This data describes a binding interaction between two proteins.

Interface contacts:
Residue Y58 in protein 1 is in contact with residue F247 in protein 2 (closest heavy-atom distance 3.8 Å).
Residue N105 in protein 1 is in contact with residue L104 in protein 2 (closest heavy-atom distance 3.7 Å).
Residue R56 in protein 1 contacts residue L60 in protein 2 (closest heavy-atom distance 4.1 Å).
Residue F106 in protein 1 is in contact with residue F106 in protein 2 (closest heavy-atom distance 3.8 Å).
Residue L104 in protein 1 contacts residue Y58 in protein 2 (closest heavy-atom distance 3.3 Å).
Residue P101 in protein 1 interacts with residue Y58 in protein 2 (closest heavy-atom distance 3.5 Å).
Residue L60 in protein 1 contacts residue Y58 in protein 2 (closest heavy-atom distance 3.7 Å).
Residue T59 in protein 1 interacts with residue Y58 in protein 2 (closest heavy-atom distance 3.4 Å).
Residue P99 in protein 1 is in contact with residue Q249 in protein 2 (closest heavy-atom distance 3.9 Å).
Residue L104 in protein 1 is in contact with residue F106 in protein 2 (closest heavy-atom distance 3.7 Å).
Residue R61 in protein 1 interacts with residue I57 in protein 2 (closest heavy-atom distance 4.9 Å).
Residue L104 in protein 1 contacts residue L104 in protein 2 (closest heavy-atom distance 5.0 Å).
Residue L60 in protein 1 interacts with residue I57 in protein 2 (closest heavy-atom distance 3.4 Å).
Residue Y58 in protein 1 contacts residue L60 in protein 2 (closest heavy-atom distance 3.7 Å).
Residue R56 in protein 1 interacts with residue P99 in protein 2 (closest heavy-atom distance 3.8 Å).
Residue Y58 in protein 1 interacts with residue F106 in protein 2 (closest heavy-atom distance 4.0 Å).
Residue I57 in protein 1 contacts residue T59 in protein 2 (closest heavy-atom distance 3.7 Å).
Residue Y58 in protein 1 is in contact with residue N100 in protein 2 (closest heavy-atom distance 4.6 Å).
Residue F247 in protein 1 is in contact with residue Y58 in protein 2 (closest heavy-atom distance 3.6 Å).
Residue L104 in protein 1 is in contact with residue N105 in protein 2 (closest heavy-atom distance 3.6 Å).
Residue T103 in protein 1 interacts with residue Q249 in protein 2 (closest heavy-atom distance 3.7 Å).
Residue L104 in protein 1 interacts with residue Q249 in protein 2 (closest heavy-atom distance 3.3 Å).
Residue F106 in protein 1 contacts residue L104 in protein 2 (closest heavy-atom distance 3.8 Å).
Residue T59 in protein 1 contacts residue I57 in protein 2 (closest heavy-atom distance 3.9 Å).
Residue N105 in protein 1 is in contact with residue N105 in protein 2 (closest heavy-atom distance 4.1 Å).
Residue L60 in protein 1 is in contact with residue R56 in protein 2 (closest heavy-atom distance 4.2 Å).
Residue I57 in protein 1 is in contact with residue L60 in protein 2 (closest heavy-atom distance 3.4 Å).
Residue T103 in protein 1 interacts with residue N105 in protein 2 (closest heavy-atom distance 2.8 Å).
Residue P99 in protein 1 is in contact with residue Y58 in protein 2 (closest heavy-atom distance 4.8 Å).
Residue F106 in protein 1 interacts with residue Y58 in protein 2 (closest heavy-atom distance 3.9 Å).
Residue T59 in protein 1 contacts residue T59 in protein 2 (closest heavy-atom distance 2.9 Å).
Residue V98 in protein 1 contacts residue R56 in protein 2 (closest heavy-atom distance 3.4 Å).
Residue Y58 in protein 1 contacts residue P101 in protein 2 (closest heavy-atom distance 3.4 Å).
Residue Y58 in protein 1 contacts residue L104 in protein 2 (closest heavy-atom distance 3.5 Å).
Residue N105 in protein 1 interacts with residue T103 in protein 2 (closest heavy-atom distance 3.6 Å).
Residue I57 in protein 1 contacts residue R61 in protein 2 (closest heavy-atom distance 4.7 Å).
Residue Y58 in protein 1 is in contact with residue T59 in protein 2 (closest heavy-atom distance 3.3 Å).
Residue Y58 in protein 1 is in contact with residue Y58 in protein 2 (closest heavy-atom distance 4.4 Å).
Residue V98 in protein 1 contacts residue Y58 in protein 2 (closest heavy-atom distance 4.5 Å).

Sequence of protein 1:
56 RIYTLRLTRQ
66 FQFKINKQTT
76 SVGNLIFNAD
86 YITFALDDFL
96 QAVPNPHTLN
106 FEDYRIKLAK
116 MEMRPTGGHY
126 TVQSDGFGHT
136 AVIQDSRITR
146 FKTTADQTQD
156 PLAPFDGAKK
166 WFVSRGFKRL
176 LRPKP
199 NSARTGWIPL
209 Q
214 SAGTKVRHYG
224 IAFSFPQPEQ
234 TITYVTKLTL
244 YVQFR

Sequence of protein 2:
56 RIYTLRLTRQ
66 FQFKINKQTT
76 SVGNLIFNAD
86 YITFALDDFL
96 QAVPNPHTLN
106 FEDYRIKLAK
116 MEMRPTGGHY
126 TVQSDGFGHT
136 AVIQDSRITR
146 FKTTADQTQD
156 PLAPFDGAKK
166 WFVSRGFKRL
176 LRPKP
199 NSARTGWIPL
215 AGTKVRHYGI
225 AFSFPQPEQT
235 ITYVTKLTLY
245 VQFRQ